Sequence of protein 1:
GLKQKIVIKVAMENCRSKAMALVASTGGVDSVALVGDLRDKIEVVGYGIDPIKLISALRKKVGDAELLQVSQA

Interface contacts:
Residue L24 in protein 1 interacts with residue Y68 in protein 2 (closest heavy-atom distance 5.0 Å).
Residue R41 in protein 1 contacts residue L21 in protein 2 (closest heavy-atom distance 3.1 Å).
Residue A26 in protein 1 contacts residue R6 in protein 2 (closest heavy-atom distance 4.5 Å).
Residue D32 in protein 1 contacts residue F7 in protein 2 (closest heavy-atom distance 4.0 Å).
Residue V31 in protein 1 is in contact with residue R26 in protein 2 (closest heavy-atom distance 3.6 Å).
Residue R18 in protein 1 contacts residue L21 in protein 2 (closest heavy-atom distance 4.7 Å).
Residue D32 in protein 1 is in contact with residue Y24 in protein 2 (closest heavy-atom distance 4.1 Å).
Residue M22 in protein 1 is in contact with residue L22 in protein 2 (closest heavy-atom distance 4.3 Å).
Residue A26 in protein 1 is in contact with residue F7 in protein 2 (closest heavy-atom distance 3.0 Å).
Residue A35 in protein 1 is in contact with residue L22 in protein 2 (closest heavy-atom distance 3.6 Å).
Residue M22 in protein 1 is in contact with residue M23 in protein 2 (closest heavy-atom distance 4.5 Å).
Residue D32 in protein 1 is in contact with residue V25 in protein 2 (closest heavy-atom distance 3.6 Å).
Residue D32 in protein 1 contacts residue R26 in protein 2 (closest heavy-atom distance 2.8 Å).
Residue M22 in protein 1 interacts with residue Y24 in protein 2 (closest heavy-atom distance 3.8 Å).
Residue L36 in protein 1 interacts with residue L22 in protein 2 (closest heavy-atom distance 3.5 Å).
Residue D32 in protein 1 contacts residue T29 in protein 2 (closest heavy-atom distance 3.9 Å).
Residue S27 in protein 1 contacts residue Y68 in protein 2 (closest heavy-atom distance 2.9 Å).
Residue A23 in protein 1 interacts with residue Y68 in protein 2 (closest heavy-atom distance 3.5 Å).
Residue L36 in protein 1 is in contact with residue L21 in protein 2 (closest heavy-atom distance 4.0 Å).
Residue S33 in protein 1 is in contact with residue R26 in protein 2 (closest heavy-atom distance 5.0 Å).
Residue V34 in protein 1 interacts with residue Y24 in protein 2 (closest heavy-atom distance 2.8 Å).
Residue S33 in protein 1 contacts residue A31 in protein 2 (closest heavy-atom distance 4.2 Å).
Residue M22 in protein 1 interacts with residue L21 in protein 2 (closest heavy-atom distance 3.8 Å).
Residue V31 in protein 1 is in contact with residue F7 in protein 2 (closest heavy-atom distance 3.8 Å).
Residue A26 in protein 1 interacts with residue Y24 in protein 2 (closest heavy-atom distance 3.2 Å).
Residue V34 in protein 1 is in contact with residue L22 in protein 2 (closest heavy-atom distance 4.3 Å).
Residue S27 in protein 1 contacts residue F7 in protein 2 (closest heavy-atom distance 4.9 Å).
Residue S33 in protein 1 contacts residue V25 in protein 2 (closest heavy-atom distance 4.5 Å).
Residue S19 in protein 1 interacts with residue Y24 in protein 2 (closest heavy-atom distance 4.3 Å).
Residue V34 in protein 1 interacts with residue M23 in protein 2 (closest heavy-atom distance 3.1 Å).
Residue S19 in protein 1 contacts residue L21 in protein 2 (closest heavy-atom distance 4.5 Å).
Residue S33 in protein 1 interacts with residue Y24 in protein 2 (closest heavy-atom distance 3.2 Å).
Residue A35 in protein 1 is in contact with residue M23 in protein 2 (closest heavy-atom distance 3.6 Å).
Residue S33 in protein 1 contacts residue M23 in protein 2 (closest heavy-atom distance 4.4 Å).
Residue A26 in protein 1 is in contact with residue Y68 in protein 2 (closest heavy-atom distance 4.3 Å).
Residue R41 in protein 1 interacts with residue V20 in protein 2 (closest heavy-atom distance 3.4 Å).
Residue A23 in protein 1 is in contact with residue Y24 in protein 2 (closest heavy-atom distance 3.5 Å).
Residue V31 in protein 1 contacts residue R6 in protein 2 (closest heavy-atom distance 4.8 Å).

Sequence of protein 2:
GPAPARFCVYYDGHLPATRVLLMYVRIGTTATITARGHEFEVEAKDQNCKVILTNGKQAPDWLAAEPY

These two protein chains interact to form a complex.